Interface contacts:
Residue K40 in chain B interacts with residue T46 in chain A (closest heavy-atom distance 4.3 Å).
Residue V30 in chain B interacts with residue F42 in chain A (closest heavy-atom distance 5.0 Å).
Residue A7 in chain B interacts with residue M21 in chain A (closest heavy-atom distance 4.8 Å).
Residue I22 in chain B is in contact with residue A35 in chain A (closest heavy-atom distance 3.6 Å).
Residue V29 in chain B interacts with residue F42 in chain A (closest heavy-atom distance 3.9 Å).
Residue K44 in chain B contacts residue S50 in chain A (closest heavy-atom distance 3.7 Å).
Residue K40 in chain B contacts residue S47 in chain A (closest heavy-atom distance 4.1 Å).
Residue L41 in chain B is in contact with residue S50 in chain A (closest heavy-atom distance 3.2 Å).
Residue L14 in chain B is in contact with residue M28 in chain A (closest heavy-atom distance 3.8 Å).
Residue Q15 in chain B contacts residue V31 in chain A (closest heavy-atom distance 4.5 Å).
Residue I37 in chain B interacts with residue T46 in chain A (closest heavy-atom distance 3.6 Å).
Residue W26 in chain B contacts residue G38 in chain A (closest heavy-atom distance 4.0 Å).
Residue W26 in chain B contacts residue I39 in chain A (closest heavy-atom distance 3.9 Å).
Residue T19 in chain B is in contact with residue V31 in chain A (closest heavy-atom distance 4.9 Å).
Residue A18 in chain B contacts residue I32 in chain A (closest heavy-atom distance 4.8 Å).
Residue F11 in chain B is in contact with residue M21 in chain A (closest heavy-atom distance 4.5 Å).
Residue V33 in chain B is in contact with residue T46 in chain A (closest heavy-atom distance 4.0 Å).
Residue I22 in chain B interacts with residue V31 in chain A (closest heavy-atom distance 4.3 Å).
Residue V33 in chain B contacts residue K43 in chain A (closest heavy-atom distance 4.4 Å).
Residue F11 in chain B interacts with residue A25 in chain A (closest heavy-atom distance 4.2 Å).
Residue Q15 in chain B is in contact with residue M28 in chain A (closest heavy-atom distance 4.1 Å).
Residue V29 in chain B contacts residue I39 in chain A (closest heavy-atom distance 4.2 Å).
Residue W26 in chain B contacts residue F42 in chain A (closest heavy-atom distance 4.2 Å).
Residue W26 in chain B contacts residue A35 in chain A (closest heavy-atom distance 4.7 Å).
Residue A7 in chain B contacts residue Y24 in chain A (closest heavy-atom distance 4.9 Å).
Residue K40 in chain B contacts residue S50 in chain A (closest heavy-atom distance 2.7 Å).
Residue Q15 in chain B is in contact with residue A27 in chain A (closest heavy-atom distance 3.8 Å).
Residue I37 in chain B interacts with residue S47 in chain A (closest heavy-atom distance 4.5 Å).
Residue V29 in chain B is in contact with residue K43 in chain A (closest heavy-atom distance 4.9 Å).
Residue F11 in chain B contacts residue Y24 in chain A (closest heavy-atom distance 3.7 Å).
Residue A25 in chain B is in contact with residue I39 in chain A (closest heavy-atom distance 4.7 Å).
Residue F11 in chain B is in contact with residue M28 in chain A (closest heavy-atom distance 3.6 Å).
Residue I37 in chain B is in contact with residue S50 in chain A (closest heavy-atom distance 4.2 Å).
Residue V33 in chain B is in contact with residue F42 in chain A (closest heavy-atom distance 3.9 Å).
Residue I22 in chain B is in contact with residue I32 in chain A (closest heavy-atom distance 4.5 Å).
Residue K8 in chain B is in contact with residue Y24 in chain A (closest heavy-atom distance 3.5 Å).

The following describes two proteins that form a bound complex.

Sequence of chain A:
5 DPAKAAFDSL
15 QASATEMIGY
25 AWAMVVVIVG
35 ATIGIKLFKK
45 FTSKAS

Sequence of chain B:
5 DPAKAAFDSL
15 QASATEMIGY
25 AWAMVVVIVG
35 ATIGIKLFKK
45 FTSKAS